Sequence of protein 1:
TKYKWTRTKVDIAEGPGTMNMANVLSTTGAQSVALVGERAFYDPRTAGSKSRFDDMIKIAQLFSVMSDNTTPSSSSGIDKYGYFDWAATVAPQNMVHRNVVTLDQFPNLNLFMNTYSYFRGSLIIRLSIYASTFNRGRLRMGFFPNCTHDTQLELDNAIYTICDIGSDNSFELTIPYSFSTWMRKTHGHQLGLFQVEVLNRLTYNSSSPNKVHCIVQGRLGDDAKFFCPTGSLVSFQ

This data describes a binding interaction between two proteins.

Sequence of protein 2:
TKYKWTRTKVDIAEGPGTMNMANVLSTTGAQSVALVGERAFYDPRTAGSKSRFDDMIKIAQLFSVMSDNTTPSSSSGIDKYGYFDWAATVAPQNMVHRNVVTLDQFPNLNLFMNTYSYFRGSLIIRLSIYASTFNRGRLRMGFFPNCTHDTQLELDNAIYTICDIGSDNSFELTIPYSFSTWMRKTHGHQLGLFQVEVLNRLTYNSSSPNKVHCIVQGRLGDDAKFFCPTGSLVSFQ

Contacts between the two chains:
Residue V36 in protein 1 contacts residue T27 in protein 2 (closest heavy-atom distance 4.6 Å).
Residue I12 in protein 1 contacts residue K9 in protein 2 (closest heavy-atom distance 4.6 Å).
Residue K9 in protein 1 interacts with residue K9 in protein 2 (closest heavy-atom distance 2.9 Å).
Residue G15 in protein 1 is in contact with residue E14 in protein 2 (closest heavy-atom distance 4.4 Å).
Residue E38 in protein 1 interacts with residue T27 in protein 2 (closest heavy-atom distance 1.9 Å).
Residue V10 in protein 1 interacts with residue R7 in protein 2 (closest heavy-atom distance 4.4 Å).
Residue E38 in protein 1 contacts residue S26 in protein 2 (closest heavy-atom distance 0.8 Å).
Residue A34 in protein 1 contacts residue E14 in protein 2 (closest heavy-atom distance 4.3 Å).
Residue A13 in protein 1 contacts residue V10 in protein 2 (closest heavy-atom distance 2.3 Å).
Residue M19 in protein 1 interacts with residue E14 in protein 2 (closest heavy-atom distance 1.2 Å).
Residue K9 in protein 1 is in contact with residue T6 in protein 2 (closest heavy-atom distance 1.9 Å).
Residue M19 in protein 1 is in contact with residue I12 in protein 2 (closest heavy-atom distance 0.4 Å).
Residue N20 in protein 1 interacts with residue I12 in protein 2 (closest heavy-atom distance 2.6 Å).
Residue M19 in protein 1 interacts with residue G15 in protein 2 (closest heavy-atom distance 3.4 Å).
Residue D11 in protein 1 contacts residue T6 in protein 2 (closest heavy-atom distance 3.0 Å).
Residue G17 in protein 1 interacts with residue G15 in protein 2 (closest heavy-atom distance 3.3 Å).
Residue T8 in protein 1 contacts residue W5 in protein 2 (closest heavy-atom distance 4.2 Å).
Residue A34 in protein 1 interacts with residue T18 in protein 2 (closest heavy-atom distance 4.2 Å).
Residue M19 in protein 1 is in contact with residue A13 in protein 2 (closest heavy-atom distance 1.3 Å).
Residue M21 in protein 1 interacts with residue E14 in protein 2 (closest heavy-atom distance 3.6 Å).
Residue V10 in protein 1 interacts with residue T6 in protein 2 (closest heavy-atom distance 3.1 Å).
Residue D11 in protein 1 interacts with residue R7 in protein 2 (closest heavy-atom distance 2.6 Å).
Residue L35 in protein 1 contacts residue S26 in protein 2 (closest heavy-atom distance 4.1 Å).
Residue V10 in protein 1 is in contact with residue T8 in protein 2 (closest heavy-atom distance 4.1 Å).
Residue N20 in protein 1 is in contact with residue G15 in protein 2 (closest heavy-atom distance 2.4 Å).
Residue N20 in protein 1 interacts with residue P16 in protein 2 (closest heavy-atom distance 4.2 Å).
Residue G37 in protein 1 contacts residue T27 in protein 2 (closest heavy-atom distance 3.7 Å).
Residue V36 in protein 1 contacts residue S26 in protein 2 (closest heavy-atom distance 3.1 Å).
Residue I12 in protein 1 interacts with residue T8 in protein 2 (closest heavy-atom distance 3.2 Å).
Residue K9 in protein 1 is in contact with residue R7 in protein 2 (closest heavy-atom distance 4.1 Å).
Residue E38 in protein 1 is in contact with residue L25 in protein 2 (closest heavy-atom distance 2.4 Å).
Residue L35 in protein 1 interacts with residue M21 in protein 2 (closest heavy-atom distance 3.9 Å).
Residue D11 in protein 1 contacts residue V10 in protein 2 (closest heavy-atom distance 3.3 Å).
Residue P16 in protein 1 is in contact with residue I12 in protein 2 (closest heavy-atom distance 3.8 Å).
Residue I12 in protein 1 interacts with residue I12 in protein 2 (closest heavy-atom distance 3.1 Å).
Residue G17 in protein 1 interacts with residue E14 in protein 2 (closest heavy-atom distance 2.9 Å).
Residue D11 in protein 1 interacts with residue K9 in protein 2 (closest heavy-atom distance 0.9 Å).
Residue T8 in protein 1 interacts with residue T6 in protein 2 (closest heavy-atom distance 2.8 Å).
Residue P16 in protein 1 interacts with residue E14 in protein 2 (closest heavy-atom distance 2.6 Å).
Residue T18 in protein 1 is in contact with residue E14 in protein 2 (closest heavy-atom distance 2.4 Å).
Residue A13 in protein 1 interacts with residue T8 in protein 2 (closest heavy-atom distance 4.1 Å).
Residue P16 in protein 1 interacts with residue G15 in protein 2 (closest heavy-atom distance 1.9 Å).
Residue I12 in protein 1 is in contact with residue V10 in protein 2 (closest heavy-atom distance 1.1 Å).
Residue T18 in protein 1 interacts with residue D11 in protein 2 (closest heavy-atom distance 4.5 Å).
Residue E14 in protein 1 is in contact with residue V10 in protein 2 (closest heavy-atom distance 2.6 Å).
Residue N20 in protein 1 interacts with residue A13 in protein 2 (closest heavy-atom distance 0.9 Å).
Residue G37 in protein 1 interacts with residue S26 in protein 2 (closest heavy-atom distance 3.0 Å).
Residue T18 in protein 1 interacts with residue A13 in protein 2 (closest heavy-atom distance 4.0 Å).
Residue R39 in protein 1 interacts with residue T27 in protein 2 (closest heavy-atom distance 1.6 Å).
Residue T18 in protein 1 interacts with residue I12 in protein 2 (closest heavy-atom distance 4.5 Å).
Residue D11 in protein 1 interacts with residue T8 in protein 2 (closest heavy-atom distance 0.5 Å).
Residue R39 in protein 1 interacts with residue T28 in protein 2 (closest heavy-atom distance 4.1 Å).
Residue N20 in protein 1 interacts with residue E14 in protein 2 (closest heavy-atom distance 1.0 Å).
Residue T18 in protein 1 is in contact with residue G15 in protein 2 (closest heavy-atom distance 3.5 Å).
Residue M19 in protein 1 contacts residue V10 in protein 2 (closest heavy-atom distance 2.9 Å).
Residue E38 in protein 1 interacts with residue T28 in protein 2 (closest heavy-atom distance 2.9 Å).
Residue P16 in protein 1 is in contact with residue P16 in protein 2 (closest heavy-atom distance 2.8 Å).
Residue M19 in protein 1 contacts residue D11 in protein 2 (closest heavy-atom distance 2.1 Å).
Residue N20 in protein 1 interacts with residue G17 in protein 2 (closest heavy-atom distance 4.5 Å).
Residue M21 in protein 1 is in contact with residue A13 in protein 2 (closest heavy-atom distance 3.2 Å).